These two protein chains interact to form a complex.

Sequence of chain B:
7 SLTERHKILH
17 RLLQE

Residue-level contacts at the interface:
Residue L306 in chain A contacts residue L15 in chain B (closest heavy-atom distance 4.5 Å).
Residue I137 in chain A contacts residue L15 in chain B (closest heavy-atom distance 4.3 Å).
Residue E152 in chain A interacts with residue L8 in chain B (closest heavy-atom distance 5.0 Å).
Residue L158 in chain A contacts residue L15 in chain B (closest heavy-atom distance 4.3 Å).
Residue L306 in chain A is in contact with residue L18 in chain B (closest heavy-atom distance 4.0 Å).
Residue K141 in chain A interacts with residue E21 in chain B (closest heavy-atom distance 3.1 Å).
Residue I151 in chain A interacts with residue T9 in chain B (closest heavy-atom distance 4.0 Å).
Residue K134 in chain A contacts residue L18 in chain B (closest heavy-atom distance 4.6 Å).
Residue S156 in chain A contacts residue L8 in chain B (closest heavy-atom distance 4.3 Å).
Residue E309 in chain A interacts with residue H12 in chain B (closest heavy-atom distance 3.3 Å).
Residue I155 in chain A interacts with residue L8 in chain B (closest heavy-atom distance 4.3 Å).
Residue E309 in chain A contacts residue R11 in chain B (closest heavy-atom distance 3.8 Å).
Residue E152 in chain A interacts with residue T9 in chain B (closest heavy-atom distance 4.8 Å).
Residue I151 in chain A interacts with residue L19 in chain B (closest heavy-atom distance 4.2 Å).
Residue K141 in chain A contacts residue L18 in chain B (closest heavy-atom distance 3.4 Å).
Residue L158 in chain A contacts residue L19 in chain B (closest heavy-atom distance 3.9 Å).
Residue I151 in chain A interacts with residue Q20 in chain B (closest heavy-atom distance 4.3 Å).
Residue I155 in chain A contacts residue H12 in chain B (closest heavy-atom distance 4.1 Å).
Residue L310 in chain A interacts with residue L15 in chain B (closest heavy-atom distance 3.8 Å).
Residue I137 in chain A is in contact with residue L19 in chain B (closest heavy-atom distance 4.3 Å).
Residue Q154 in chain A interacts with residue L19 in chain B (closest heavy-atom distance 3.5 Å).
Residue L306 in chain A is in contact with residue I14 in chain B (closest heavy-atom distance 3.7 Å).
Residue I155 in chain A contacts residue T9 in chain B (closest heavy-atom distance 4.4 Å).
Residue I151 in chain A contacts residue H16 in chain B (closest heavy-atom distance 3.8 Å).
Residue E309 in chain A is in contact with residue L15 in chain B (closest heavy-atom distance 3.1 Å).
Residue E309 in chain A contacts residue I14 in chain B (closest heavy-atom distance 2.9 Å).
Residue L310 in chain A contacts residue H12 in chain B (closest heavy-atom distance 4.9 Å).
Residue F146 in chain A interacts with residue L19 in chain B (closest heavy-atom distance 4.3 Å).
Residue I155 in chain A is in contact with residue L19 in chain B (closest heavy-atom distance 3.6 Å).
Residue I137 in chain A interacts with residue L18 in chain B (closest heavy-atom distance 4.2 Å).
Residue P305 in chain A contacts residue I14 in chain B (closest heavy-atom distance 3.5 Å).
Residue K159 in chain A is in contact with residue H12 in chain B (closest heavy-atom distance 3.0 Å).
Residue I155 in chain A is in contact with residue H16 in chain B (closest heavy-atom distance 4.8 Å).
Residue K141 in chain A interacts with residue L19 in chain B (closest heavy-atom distance 4.2 Å).
Residue E309 in chain A is in contact with residue K13 in chain B (closest heavy-atom distance 3.6 Å).
Residue F133 in chain A contacts residue L15 in chain B (closest heavy-atom distance 4.5 Å).
Residue K159 in chain A is in contact with residue L15 in chain B (closest heavy-atom distance 4.2 Å).
Residue I155 in chain A contacts residue L15 in chain B (closest heavy-atom distance 4.0 Å).

Sequence of chain A:
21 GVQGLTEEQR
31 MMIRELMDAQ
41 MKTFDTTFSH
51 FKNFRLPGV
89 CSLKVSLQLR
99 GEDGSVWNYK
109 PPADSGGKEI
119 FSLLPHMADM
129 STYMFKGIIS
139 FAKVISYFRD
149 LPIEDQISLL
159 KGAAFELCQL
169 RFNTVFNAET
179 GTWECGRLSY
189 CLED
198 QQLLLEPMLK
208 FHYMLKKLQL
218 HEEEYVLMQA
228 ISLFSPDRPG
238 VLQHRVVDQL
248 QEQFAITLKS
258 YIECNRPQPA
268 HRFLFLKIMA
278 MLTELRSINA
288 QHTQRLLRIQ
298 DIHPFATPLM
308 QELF